The following describes two proteins that form a bound complex.

Residue-level contacts at the interface:
Residue T43 in protein 1 is in contact with residue H122 in protein 2 (closest heavy-atom distance 3.1 Å).
Residue F163 in protein 1 is in contact with residue S174 in protein 2 (closest heavy-atom distance 4.4 Å).
Residue Q178 in protein 1 is in contact with residue Y166 in protein 2 (closest heavy-atom distance 3.8 Å).
Residue I44 in protein 1 is in contact with residue F121 in protein 2 (closest heavy-atom distance 3.7 Å).
Residue T43 in protein 1 contacts residue K124 in protein 2 (closest heavy-atom distance 3.3 Å).
Residue P78 in protein 1 interacts with residue D178 in protein 2 (closest heavy-atom distance 3.7 Å).
Residue T43 in protein 1 is in contact with residue N123 in protein 2 (closest heavy-atom distance 3.6 Å).
Residue T173 in protein 1 interacts with residue T173 in protein 2 (closest heavy-atom distance 4.7 Å).
Residue S39 in protein 1 contacts residue R125 in protein 2 (closest heavy-atom distance 4.2 Å).
Residue D233 in protein 1 is in contact with residue M170 in protein 2 (closest heavy-atom distance 3.3 Å).
Residue A177 in protein 1 is in contact with residue Y196 in protein 2 (closest heavy-atom distance 4.1 Å).
Residue D233 in protein 1 contacts residue Y109 in protein 2 (closest heavy-atom distance 2.9 Å).
Residue Y176 in protein 1 is in contact with residue F197 in protein 2 (closest heavy-atom distance 3.3 Å).
Residue I307 in protein 1 is in contact with residue D46 in protein 2 (closest heavy-atom distance 4.2 Å).
Residue R303 in protein 1 contacts residue H41 in protein 2 (closest heavy-atom distance 4.3 Å).
Residue R303 in protein 1 contacts residue N45 in protein 2 (closest heavy-atom distance 3.1 Å).
Residue A79 in protein 1 contacts residue D178 in protein 2 (closest heavy-atom distance 4.6 Å).
Residue L47 in protein 1 interacts with residue F121 in protein 2 (closest heavy-atom distance 3.5 Å).
Residue E261 in protein 1 is in contact with residue K32 in protein 2 (closest heavy-atom distance 4.1 Å).
Residue I35 in protein 1 interacts with residue R125 in protein 2 (closest heavy-atom distance 4.0 Å).
Residue P78 in protein 1 interacts with residue N176 in protein 2 (closest heavy-atom distance 3.4 Å).
Residue F163 in protein 1 interacts with residue T173 in protein 2 (closest heavy-atom distance 3.8 Å).
Residue N174 in protein 1 is in contact with residue Y166 in protein 2 (closest heavy-atom distance 2.6 Å).
Residue I40 in protein 1 interacts with residue H122 in protein 2 (closest heavy-atom distance 3.1 Å).
Residue E265 in protein 1 interacts with residue D34 in protein 2 (closest heavy-atom distance 2.8 Å).
Residue T173 in protein 1 is in contact with residue Y196 in protein 2 (closest heavy-atom distance 3.1 Å).
Residue R234 in protein 1 contacts residue Y166 in protein 2 (closest heavy-atom distance 4.4 Å).
Residue T173 in protein 1 is in contact with residue F197 in protein 2 (closest heavy-atom distance 3.2 Å).
Residue K180 in protein 1 contacts residue F197 in protein 2 (closest heavy-atom distance 3.5 Å).
Residue T43 in protein 1 is in contact with residue F121 in protein 2 (closest heavy-atom distance 3.2 Å).
Residue A177 in protein 1 interacts with residue Y166 in protein 2 (closest heavy-atom distance 4.5 Å).
Residue N174 in protein 1 is in contact with residue H169 in protein 2 (closest heavy-atom distance 3.7 Å).
Residue S39 in protein 1 interacts with residue H122 in protein 2 (closest heavy-atom distance 4.7 Å).
Residue D171 in protein 1 interacts with residue T173 in protein 2 (closest heavy-atom distance 3.8 Å).
Residue P232 in protein 1 interacts with residue Y166 in protein 2 (closest heavy-atom distance 3.9 Å).
Residue R234 in protein 1 interacts with residue Y167 in protein 2 (closest heavy-atom distance 3.1 Å).
Residue D266 in protein 1 interacts with residue D34 in protein 2 (closest heavy-atom distance 3.5 Å).
Residue K180 in protein 1 interacts with residue Y195 in protein 2 (closest heavy-atom distance 3.2 Å).
Residue D233 in protein 1 contacts residue Y167 in protein 2 (closest heavy-atom distance 3.6 Å).
Residue Q84 in protein 1 is in contact with residue E126 in protein 2 (closest heavy-atom distance 3.6 Å).
Residue F163 in protein 1 interacts with residue V116 in protein 2 (closest heavy-atom distance 4.4 Å).
Residue R268 in protein 1 interacts with residue E163 in protein 2 (closest heavy-atom distance 4.3 Å).
Residue R234 in protein 1 contacts residue Y102 in protein 2 (closest heavy-atom distance 2.2 Å).
Residue E265 in protein 1 contacts residue T33 in protein 2 (closest heavy-atom distance 4.4 Å).
Residue R268 in protein 1 is in contact with residue D34 in protein 2 (closest heavy-atom distance 2.7 Å).
Residue A177 in protein 1 contacts residue F197 in protein 2 (closest heavy-atom distance 3.8 Å).
Residue R262 in protein 1 is in contact with residue E162 in protein 2 (closest heavy-atom distance 2.4 Å).
Residue M181 in protein 1 contacts residue Y166 in protein 2 (closest heavy-atom distance 3.5 Å).
Residue D233 in protein 1 contacts residue Y166 in protein 2 (closest heavy-atom distance 3.8 Å).
Residue D266 in protein 1 contacts residue E40 in protein 2 (closest heavy-atom distance 3.9 Å).
Residue A177 in protein 1 is in contact with residue H169 in protein 2 (closest heavy-atom distance 4.1 Å).
Residue T173 in protein 1 contacts residue H169 in protein 2 (closest heavy-atom distance 3.9 Å).
Residue E265 in protein 1 interacts with residue E40 in protein 2 (closest heavy-atom distance 3.0 Å).
Residue T43 in protein 1 is in contact with residue N120 in protein 2 (closest heavy-atom distance 4.3 Å).
Residue N174 in protein 1 contacts residue M170 in protein 2 (closest heavy-atom distance 3.4 Å).
Residue R234 in protein 1 contacts residue E36 in protein 2 (closest heavy-atom distance 2.4 Å).
Residue T173 in protein 1 is in contact with residue K198 in protein 2 (closest heavy-atom distance 3.2 Å).
Residue R234 in protein 1 interacts with residue K106 in protein 2 (closest heavy-atom distance 4.2 Å).
Residue I44 in protein 1 interacts with residue H122 in protein 2 (closest heavy-atom distance 4.7 Å).
Residue I40 in protein 1 is in contact with residue N123 in protein 2 (closest heavy-atom distance 3.7 Å).

Sequence of protein 1:
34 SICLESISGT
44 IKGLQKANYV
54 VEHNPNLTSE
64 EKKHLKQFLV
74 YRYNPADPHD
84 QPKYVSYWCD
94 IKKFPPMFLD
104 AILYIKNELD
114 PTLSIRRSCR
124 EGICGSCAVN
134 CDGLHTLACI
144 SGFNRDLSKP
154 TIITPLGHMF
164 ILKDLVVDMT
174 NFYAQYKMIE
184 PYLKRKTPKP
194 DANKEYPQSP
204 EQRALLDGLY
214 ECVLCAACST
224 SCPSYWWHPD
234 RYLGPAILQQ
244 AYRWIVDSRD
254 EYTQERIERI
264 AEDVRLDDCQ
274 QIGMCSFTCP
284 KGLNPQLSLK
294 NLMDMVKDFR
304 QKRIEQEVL

Sequence of protein 2:
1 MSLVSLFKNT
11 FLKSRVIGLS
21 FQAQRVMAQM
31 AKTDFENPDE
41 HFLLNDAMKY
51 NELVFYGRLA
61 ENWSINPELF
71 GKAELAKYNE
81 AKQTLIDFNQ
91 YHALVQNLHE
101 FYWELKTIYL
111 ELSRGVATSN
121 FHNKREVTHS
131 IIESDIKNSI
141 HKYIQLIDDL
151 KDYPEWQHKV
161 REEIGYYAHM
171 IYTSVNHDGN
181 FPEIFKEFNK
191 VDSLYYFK